Interface contacts:
Residue F97 in protein 1 interacts with residue L12 in protein 2 (closest heavy-atom distance 4.3 Å).
Residue R90 in protein 1 contacts residue A16 in protein 2 (closest heavy-atom distance 3.5 Å).
Residue R90 in protein 1 contacts residue D17 in protein 2 (closest heavy-atom distance 3.2 Å).
Residue W88 in protein 1 interacts with residue H20 in protein 2 (closest heavy-atom distance 4.1 Å).
Residue N60 in protein 1 interacts with residue I15 in protein 2 (closest heavy-atom distance 3.4 Å).
Residue N87 in protein 1 is in contact with residue H20 in protein 2 (closest heavy-atom distance 4.2 Å).
Residue Q80 in protein 1 interacts with residue Q13 in protein 2 (closest heavy-atom distance 3.6 Å).
Residue K85 in protein 1 interacts with residue D17 in protein 2 (closest heavy-atom distance 4.3 Å).
Residue Q80 in protein 1 contacts residue A9 in protein 2 (closest heavy-atom distance 3.6 Å).
Residue Y146 in protein 1 interacts with residue H20 in protein 2 (closest heavy-atom distance 2.0 Å).
Residue I92 in protein 1 is in contact with residue F19 in protein 2 (closest heavy-atom distance 3.9 Å).
Residue I67 in protein 1 is in contact with residue I8 in protein 2 (closest heavy-atom distance 3.5 Å).
Residue V81 in protein 1 interacts with residue L12 in protein 2 (closest heavy-atom distance 3.9 Å).
Residue I67 in protein 1 contacts residue K11 in protein 2 (closest heavy-atom distance 4.4 Å).
Residue E63 in protein 1 contacts residue K11 in protein 2 (closest heavy-atom distance 3.7 Å).
Residue I72 in protein 1 interacts with residue E5 in protein 2 (closest heavy-atom distance 4.8 Å).
Residue E63 in protein 1 contacts residue I15 in protein 2 (closest heavy-atom distance 3.7 Å).
Residue N87 in protein 1 interacts with residue A16 in protein 2 (closest heavy-atom distance 4.6 Å).
Residue I77 in protein 1 interacts with residue I8 in protein 2 (closest heavy-atom distance 3.9 Å).
Residue V76 in protein 1 is in contact with residue E5 in protein 2 (closest heavy-atom distance 3.8 Å).
Residue T93 in protein 1 is in contact with residue A16 in protein 2 (closest heavy-atom distance 3.4 Å).
Residue V81 in protein 1 is in contact with residue Q13 in protein 2 (closest heavy-atom distance 2.9 Å).
Residue I77 in protein 1 contacts residue E5 in protein 2 (closest heavy-atom distance 5.0 Å).
Residue V56 in protein 1 is in contact with residue F19 in protein 2 (closest heavy-atom distance 3.7 Å).
Residue I72 in protein 1 is in contact with residue T4 in protein 2 (closest heavy-atom distance 3.9 Å).
Residue F64 in protein 1 contacts residue I15 in protein 2 (closest heavy-atom distance 3.9 Å).
Residue V81 in protein 1 contacts residue A9 in protein 2 (closest heavy-atom distance 3.8 Å).
Residue Y146 in protein 1 is in contact with residue H23 in protein 2 (closest heavy-atom distance 3.4 Å).
Residue S55 in protein 1 contacts residue F19 in protein 2 (closest heavy-atom distance 4.0 Å).
Residue R70 in protein 1 is in contact with residue I8 in protein 2 (closest heavy-atom distance 3.9 Å).
Residue Q80 in protein 1 contacts residue V6 in protein 2 (closest heavy-atom distance 3.4 Å).
Residue I145 in protein 1 contacts residue H23 in protein 2 (closest heavy-atom distance 4.8 Å).
Residue N87 in protein 1 contacts residue D17 in protein 2 (closest heavy-atom distance 3.2 Å).
Residue S55 in protein 1 interacts with residue H23 in protein 2 (closest heavy-atom distance 4.5 Å).
Residue I67 in protein 1 is in contact with residue L12 in protein 2 (closest heavy-atom distance 4.0 Å).
Residue R70 in protein 1 contacts residue T4 in protein 2 (closest heavy-atom distance 4.1 Å).
Residue L82 in protein 1 contacts residue Q13 in protein 2 (closest heavy-atom distance 4.8 Å).
Residue R90 in protein 1 contacts residue Q13 in protein 2 (closest heavy-atom distance 3.4 Å).
Residue T93 in protein 1 interacts with residue L12 in protein 2 (closest heavy-atom distance 3.6 Å).
Residue T93 in protein 1 interacts with residue I15 in protein 2 (closest heavy-atom distance 3.8 Å).
Residue V56 in protein 1 is in contact with residue I15 in protein 2 (closest heavy-atom distance 3.8 Å).
Residue A52 in protein 1 is in contact with residue F19 in protein 2 (closest heavy-atom distance 3.7 Å).
Residue G89 in protein 1 is in contact with residue F19 in protein 2 (closest heavy-atom distance 4.6 Å).
Residue I77 in protein 1 is in contact with residue L12 in protein 2 (closest heavy-atom distance 3.5 Å).
Residue F64 in protein 1 contacts residue L12 in protein 2 (closest heavy-atom distance 3.7 Å).
Residue Q80 in protein 1 is in contact with residue E5 in protein 2 (closest heavy-atom distance 4.0 Å).
Residue I72 in protein 1 is in contact with residue I8 in protein 2 (closest heavy-atom distance 3.8 Å).
Residue I77 in protein 1 interacts with residue A9 in protein 2 (closest heavy-atom distance 4.5 Å).
Residue G89 in protein 1 contacts residue H20 in protein 2 (closest heavy-atom distance 3.6 Å).
Residue G89 in protein 1 contacts residue A16 in protein 2 (closest heavy-atom distance 3.3 Å).
Residue D84 in protein 1 contacts residue Q13 in protein 2 (closest heavy-atom distance 3.5 Å).
Residue Y146 in protein 1 contacts residue F19 in protein 2 (closest heavy-atom distance 4.1 Å).
Residue I145 in protein 1 interacts with residue H20 in protein 2 (closest heavy-atom distance 4.0 Å).

Sequence of protein 2:
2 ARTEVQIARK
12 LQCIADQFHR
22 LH

This data describes a binding interaction between two proteins.

Sequence of protein 1:
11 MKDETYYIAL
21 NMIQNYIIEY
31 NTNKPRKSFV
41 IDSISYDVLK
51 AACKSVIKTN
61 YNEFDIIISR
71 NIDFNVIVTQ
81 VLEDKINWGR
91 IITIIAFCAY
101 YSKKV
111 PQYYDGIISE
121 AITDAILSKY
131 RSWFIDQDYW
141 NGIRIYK